Sequence of the first protein:
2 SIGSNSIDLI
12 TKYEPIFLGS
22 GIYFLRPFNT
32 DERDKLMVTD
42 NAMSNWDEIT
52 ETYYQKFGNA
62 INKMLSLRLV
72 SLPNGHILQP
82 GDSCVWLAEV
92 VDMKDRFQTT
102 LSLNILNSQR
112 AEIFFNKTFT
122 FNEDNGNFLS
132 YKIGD

Interface contacts:
Residue L107 in the first protein is in contact with residue N105 in the second protein (closest heavy-atom distance 4.4 Å).
Residue L88 in the first protein is in contact with residue F120 in the second protein (closest heavy-atom distance 4.4 Å).
Residue F122 in the first protein is in contact with residue F120 in the second protein (closest heavy-atom distance 4.9 Å).
Residue T119 in the first protein contacts residue D125 in the second protein (closest heavy-atom distance 4.3 Å).
Residue L130 in the first protein interacts with residue N117 in the second protein (closest heavy-atom distance 2.5 Å).
Residue T121 in the first protein contacts residue N126 in the second protein (closest heavy-atom distance 3.1 Å).
Residue N123 in the first protein is in contact with residue T121 in the second protein (closest heavy-atom distance 2.6 Å).
Residue N117 in the first protein is in contact with residue L130 in the second protein (closest heavy-atom distance 2.9 Å).
Residue L130 in the first protein is in contact with residue L88 in the second protein (closest heavy-atom distance 3.7 Å).
Residue F115 in the first protein interacts with residue L130 in the second protein (closest heavy-atom distance 3.3 Å).
Residue N105 in the first protein contacts residue C85 in the second protein (closest heavy-atom distance 4.9 Å).
Residue K133 in the first protein is in contact with residue E113 in the second protein (closest heavy-atom distance 3.3 Å).
Residue N117 in the first protein interacts with residue S131 in the second protein (closest heavy-atom distance 4.8 Å).
Residue D125 in the first protein interacts with residue T121 in the second protein (closest heavy-atom distance 3.3 Å).
Residue D125 in the first protein contacts residue T119 in the second protein (closest heavy-atom distance 4.7 Å).
Residue E113 in the first protein is in contact with residue K133 in the second protein (closest heavy-atom distance 3.2 Å).
Residue N105 in the first protein contacts residue V86 in the second protein (closest heavy-atom distance 3.8 Å).
Residue N105 in the first protein contacts residue L107 in the second protein (closest heavy-atom distance 4.7 Å).
Residue N123 in the first protein contacts residue N123 in the second protein (closest heavy-atom distance 3.4 Å).
Residue L130 in the first protein contacts residue F115 in the second protein (closest heavy-atom distance 3.5 Å).
Residue N126 in the first protein contacts residue T119 in the second protein (closest heavy-atom distance 4.5 Å).
Residue L88 in the first protein contacts residue L130 in the second protein (closest heavy-atom distance 3.9 Å).
Residue L130 in the first protein is in contact with residue L130 in the second protein (closest heavy-atom distance 4.0 Å).
Residue T121 in the first protein is in contact with residue N123 in the second protein (closest heavy-atom distance 2.5 Å).
Residue G127 in the first protein is in contact with residue F120 in the second protein (closest heavy-atom distance 4.9 Å).
Residue F120 in the first protein interacts with residue F122 in the second protein (closest heavy-atom distance 4.6 Å).
Residue F122 in the first protein is in contact with residue N123 in the second protein (closest heavy-atom distance 3.7 Å).
Residue L130 in the first protein is in contact with residue T101 in the second protein (closest heavy-atom distance 4.6 Å).
Residue S131 in the first protein interacts with residue F115 in the second protein (closest heavy-atom distance 3.4 Å).
Residue S103 in the first protein contacts residue S131 in the second protein (closest heavy-atom distance 3.9 Å).
Residue T119 in the first protein contacts residue N126 in the second protein (closest heavy-atom distance 4.1 Å).
Residue Y132 in the first protein contacts residue F115 in the second protein (closest heavy-atom distance 3.4 Å).
Residue F129 in the first protein is in contact with residue N117 in the second protein (closest heavy-atom distance 3.7 Å).
Residue L130 in the first protein contacts residue F120 in the second protein (closest heavy-atom distance 3.8 Å).
Residue L107 in the first protein contacts residue L107 in the second protein (closest heavy-atom distance 3.4 Å).
Residue F120 in the first protein is in contact with residue N126 in the second protein (closest heavy-atom distance 3.6 Å).
Residue L130 in the first protein is in contact with residue S103 in the second protein (closest heavy-atom distance 3.9 Å).
Residue V86 in the first protein interacts with residue N105 in the second protein (closest heavy-atom distance 4.4 Å).
Residue F120 in the first protein interacts with residue F120 in the second protein (closest heavy-atom distance 4.2 Å).
Residue L130 in the first protein contacts residue V86 in the second protein (closest heavy-atom distance 3.9 Å).
Residue V86 in the first protein interacts with residue L130 in the second protein (closest heavy-atom distance 3.6 Å).
Residue F120 in the first protein contacts residue F129 in the second protein (closest heavy-atom distance 4.6 Å).
Residue S103 in the first protein interacts with residue L130 in the second protein (closest heavy-atom distance 3.7 Å).
Residue F115 in the first protein is in contact with residue S131 in the second protein (closest heavy-atom distance 3.4 Å).
Residue F115 in the first protein contacts residue Y132 in the second protein (closest heavy-atom distance 3.8 Å).
Residue V86 in the first protein contacts residue V86 in the second protein (closest heavy-atom distance 3.9 Å).
Residue N126 in the first protein contacts residue F120 in the second protein (closest heavy-atom distance 3.9 Å).
Residue F120 in the first protein is in contact with residue L130 in the second protein (closest heavy-atom distance 4.1 Å).
Residue T121 in the first protein interacts with residue D125 in the second protein (closest heavy-atom distance 2.9 Å).
Residue N117 in the first protein is in contact with residue F129 in the second protein (closest heavy-atom distance 3.5 Å).
Residue S131 in the first protein contacts residue S103 in the second protein (closest heavy-atom distance 3.7 Å).
Residue F120 in the first protein is in contact with residue G127 in the second protein (closest heavy-atom distance 4.7 Å).
Residue N126 in the first protein is in contact with residue T121 in the second protein (closest heavy-atom distance 3.1 Å).
Residue F129 in the first protein interacts with residue F120 in the second protein (closest heavy-atom distance 4.1 Å).
Residue T101 in the first protein interacts with residue L130 in the second protein (closest heavy-atom distance 4.8 Å).
Residue S131 in the first protein contacts residue N117 in the second protein (closest heavy-atom distance 4.4 Å).
Residue N105 in the first protein is in contact with residue N105 in the second protein (closest heavy-atom distance 3.0 Å).
Residue F120 in the first protein interacts with residue L88 in the second protein (closest heavy-atom distance 4.5 Å).
Residue N123 in the first protein contacts residue F122 in the second protein (closest heavy-atom distance 4.2 Å).

Sequence of the second protein:
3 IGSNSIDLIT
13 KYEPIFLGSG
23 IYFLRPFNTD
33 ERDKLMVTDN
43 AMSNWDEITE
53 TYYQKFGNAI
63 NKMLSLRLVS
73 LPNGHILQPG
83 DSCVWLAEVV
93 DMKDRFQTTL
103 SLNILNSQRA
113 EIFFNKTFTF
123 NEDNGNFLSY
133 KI

This data describes a binding interaction between two proteins.